Sequence of the second protein:
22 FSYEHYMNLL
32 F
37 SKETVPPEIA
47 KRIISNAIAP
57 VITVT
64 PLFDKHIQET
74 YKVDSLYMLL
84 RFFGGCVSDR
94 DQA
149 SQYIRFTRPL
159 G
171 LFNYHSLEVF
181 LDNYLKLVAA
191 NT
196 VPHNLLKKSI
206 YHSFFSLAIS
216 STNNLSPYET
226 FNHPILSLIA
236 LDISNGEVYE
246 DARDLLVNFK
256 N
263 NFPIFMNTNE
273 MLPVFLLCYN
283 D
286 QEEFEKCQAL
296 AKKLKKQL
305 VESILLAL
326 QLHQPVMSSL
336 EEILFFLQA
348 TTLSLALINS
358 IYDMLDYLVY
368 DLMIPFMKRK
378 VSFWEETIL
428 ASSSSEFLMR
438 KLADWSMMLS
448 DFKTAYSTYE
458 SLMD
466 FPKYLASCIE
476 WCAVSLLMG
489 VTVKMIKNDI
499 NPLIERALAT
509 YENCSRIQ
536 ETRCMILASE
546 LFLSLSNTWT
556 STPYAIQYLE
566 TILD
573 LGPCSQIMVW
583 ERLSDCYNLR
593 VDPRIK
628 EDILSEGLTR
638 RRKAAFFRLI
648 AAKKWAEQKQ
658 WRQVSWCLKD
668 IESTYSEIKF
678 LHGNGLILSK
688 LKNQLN

These two protein chains interact to form a complex.

Interface contacts:
Residue G634 in the second protein interacts with residue E49 in the first protein (closest heavy-atom distance 4.0 Å).
Residue L683 in the second protein contacts residue F39 in the first protein (closest heavy-atom distance 3.8 Å).
Residue I647 in the second protein interacts with residue F95 in the first protein (closest heavy-atom distance 4.0 Å).
Residue E633 in the second protein interacts with residue D46 in the first protein (closest heavy-atom distance 4.5 Å).
Residue R638 in the second protein contacts residue D46 in the first protein (closest heavy-atom distance 3.3 Å).
Residue E633 in the second protein is in contact with residue K10 in the first protein (closest heavy-atom distance 4.8 Å).
Residue F677 in the second protein contacts residue Y4 in the first protein (closest heavy-atom distance 4.3 Å).
Residue L685 in the second protein contacts residue F39 in the first protein (closest heavy-atom distance 3.3 Å).
Residue F643 in the second protein interacts with residue L36 in the first protein (closest heavy-atom distance 4.2 Å).
Residue I684 in the second protein interacts with residue L36 in the first protein (closest heavy-atom distance 3.8 Å).
Residue E674 in the second protein contacts residue K11 in the first protein (closest heavy-atom distance 3.7 Å).
Residue F643 in the second protein contacts residue F39 in the first protein (closest heavy-atom distance 3.8 Å).
Residue R639 in the second protein is in contact with residue E49 in the first protein (closest heavy-atom distance 2.5 Å).
Residue R639 in the second protein interacts with residue L45 in the first protein (closest heavy-atom distance 3.2 Å).
Residue R639 in the second protein is in contact with residue H42 in the first protein (closest heavy-atom distance 3.2 Å).
Residue I675 in the second protein contacts residue K11 in the first protein (closest heavy-atom distance 3.3 Å).
Residue I630 in the second protein is in contact with residue W53 in the first protein (closest heavy-atom distance 4.5 Å).
Residue W582 in the second protein contacts residue Y96 in the first protein (closest heavy-atom distance 3.0 Å).
Residue F643 in the second protein is in contact with residue A43 in the first protein (closest heavy-atom distance 3.6 Å).
Residue R637 in the second protein contacts residue I47 in the first protein (closest heavy-atom distance 4.7 Å).
Residue K640 in the second protein contacts residue A43 in the first protein (closest heavy-atom distance 3.7 Å).
Residue K640 in the second protein is in contact with residue D46 in the first protein (closest heavy-atom distance 3.9 Å).
Residue K651 in the second protein interacts with residue Y96 in the first protein (closest heavy-atom distance 4.5 Å).
Residue L683 in the second protein interacts with residue E35 in the first protein (closest heavy-atom distance 3.0 Å).
Residue F643 in the second protein contacts residue F95 in the first protein (closest heavy-atom distance 3.4 Å).
Residue K650 in the second protein interacts with residue L36 in the first protein (closest heavy-atom distance 3.8 Å).
Residue I675 in the second protein contacts residue D12 in the first protein (closest heavy-atom distance 3.0 Å).
Residue Y672 in the second protein contacts residue F39 in the first protein (closest heavy-atom distance 3.8 Å).
Residue I675 in the second protein contacts residue N13 in the first protein (closest heavy-atom distance 4.5 Å).
Residue K650 in the second protein contacts residue D32 in the first protein (closest heavy-atom distance 4.2 Å).
Residue L683 in the second protein is in contact with residue P38 in the first protein (closest heavy-atom distance 4.3 Å).
Residue K640 in the second protein interacts with residue D93 in the first protein (closest heavy-atom distance 2.4 Å).
Residue G634 in the second protein contacts residue D46 in the first protein (closest heavy-atom distance 4.8 Å).
Residue K687 in the second protein is in contact with residue E35 in the first protein (closest heavy-atom distance 4.2 Å).
Residue I675 in the second protein is in contact with residue H42 in the first protein (closest heavy-atom distance 4.2 Å).
Residue F677 in the second protein is in contact with residue P38 in the first protein (closest heavy-atom distance 4.6 Å).
Residue I684 in the second protein contacts residue F39 in the first protein (closest heavy-atom distance 3.4 Å).
Residue T671 in the second protein is in contact with residue H42 in the first protein (closest heavy-atom distance 4.4 Å).
Residue G634 in the second protein interacts with residue D50 in the first protein (closest heavy-atom distance 3.1 Å).
Residue F677 in the second protein contacts residue E17 in the first protein (closest heavy-atom distance 3.4 Å).
Residue E633 in the second protein interacts with residue E49 in the first protein (closest heavy-atom distance 3.0 Å).
Residue F677 in the second protein is in contact with residue P14 in the first protein (closest heavy-atom distance 3.3 Å).
Residue T636 in the second protein is in contact with residue D46 in the first protein (closest heavy-atom distance 3.5 Å).
Residue E633 in the second protein is in contact with residue D12 in the first protein (closest heavy-atom distance 4.7 Å).
Residue K676 in the second protein interacts with residue N13 in the first protein (closest heavy-atom distance 4.1 Å).
Residue R637 in the second protein contacts residue D50 in the first protein (closest heavy-atom distance 2.6 Å).
Residue Y672 in the second protein interacts with residue H42 in the first protein (closest heavy-atom distance 3.5 Å).
Residue F643 in the second protein interacts with residue I40 in the first protein (closest heavy-atom distance 3.4 Å).
Residue L678 in the second protein is in contact with residue P38 in the first protein (closest heavy-atom distance 3.7 Å).
Residue L678 in the second protein is in contact with residue F39 in the first protein (closest heavy-atom distance 3.4 Å).
Residue R637 in the second protein contacts residue D46 in the first protein (closest heavy-atom distance 3.2 Å).
Residue I684 in the second protein contacts residue E35 in the first protein (closest heavy-atom distance 2.6 Å).
Residue F677 in the second protein contacts residue N13 in the first protein (closest heavy-atom distance 3.7 Å).
Residue R639 in the second protein interacts with residue A43 in the first protein (closest heavy-atom distance 4.2 Å).
Residue L646 in the second protein contacts residue F39 in the first protein (closest heavy-atom distance 3.4 Å).
Residue G682 in the second protein is in contact with residue E35 in the first protein (closest heavy-atom distance 3.0 Å).
Residue R639 in the second protein is in contact with residue D12 in the first protein (closest heavy-atom distance 3.0 Å).
Residue R639 in the second protein is in contact with residue D46 in the first protein (closest heavy-atom distance 2.7 Å).
Residue I647 in the second protein interacts with residue L36 in the first protein (closest heavy-atom distance 4.1 Å).
Residue G634 in the second protein contacts residue W53 in the first protein (closest heavy-atom distance 4.7 Å).

Sequence of the first protein:
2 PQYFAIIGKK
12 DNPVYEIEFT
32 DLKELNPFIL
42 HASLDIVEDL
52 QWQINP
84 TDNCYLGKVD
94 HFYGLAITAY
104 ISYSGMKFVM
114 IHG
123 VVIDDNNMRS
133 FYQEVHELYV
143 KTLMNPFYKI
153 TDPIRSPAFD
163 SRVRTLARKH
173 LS